Sequence of chain A:
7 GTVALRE

Sequence of chain B:
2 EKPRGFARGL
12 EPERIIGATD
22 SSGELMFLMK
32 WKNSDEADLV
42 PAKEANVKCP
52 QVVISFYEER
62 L

Interface contacts:
Residue F57 in chain B contacts residue A10 in chain A (closest heavy-atom distance 4.0 Å).
Residue A19 in chain B is in contact with residue T8 in chain A (closest heavy-atom distance 4.2 Å).
Residue R61 in chain B is in contact with residue A10 in chain A (closest heavy-atom distance 3.8 Å).
Residue S22 in chain B contacts residue G7 in chain A (closest heavy-atom distance 3.8 Å).
Residue A19 in chain B interacts with residue A10 in chain A (closest heavy-atom distance 2.8 Å).
Residue T20 in chain B is in contact with residue T8 in chain A (closest heavy-atom distance 3.1 Å).
Residue R61 in chain B contacts residue R12 in chain A (closest heavy-atom distance 4.1 Å).
Residue E60 in chain B is in contact with residue E13 in chain A (closest heavy-atom distance 4.5 Å).
Residue I17 in chain B is in contact with residue A10 in chain A (closest heavy-atom distance 4.4 Å).
Residue R61 in chain B contacts residue L11 in chain A (closest heavy-atom distance 2.3 Å).
Residue G18 in chain B contacts residue A10 in chain A (closest heavy-atom distance 3.0 Å).
Residue I16 in chain B interacts with residue R12 in chain A (closest heavy-atom distance 3.9 Å).
Residue F57 in chain B is in contact with residue R12 in chain A (closest heavy-atom distance 3.8 Å).
Residue G18 in chain B contacts residue V9 in chain A (closest heavy-atom distance 3.7 Å).
Residue G18 in chain B interacts with residue L11 in chain A (closest heavy-atom distance 4.2 Å).
Residue L29 in chain B contacts residue V9 in chain A (closest heavy-atom distance 4.9 Å).
Residue I17 in chain B is in contact with residue V9 in chain A (closest heavy-atom distance 5.0 Å).
Residue F57 in chain B interacts with residue L11 in chain A (closest heavy-atom distance 4.1 Å).
Residue T20 in chain B is in contact with residue V9 in chain A (closest heavy-atom distance 4.6 Å).
Residue A19 in chain B contacts residue V9 in chain A (closest heavy-atom distance 3.5 Å).
Residue I17 in chain B interacts with residue R12 in chain A (closest heavy-atom distance 3.3 Å).
Residue R61 in chain B contacts residue E13 in chain A (closest heavy-atom distance 3.6 Å).
Residue I17 in chain B contacts residue L11 in chain A (closest heavy-atom distance 3.6 Å).
Residue G18 in chain B is in contact with residue R12 in chain A (closest heavy-atom distance 4.6 Å).

These two protein chains interact to form a complex.